This data describes a binding interaction between two proteins.

Sequence of protein 1:
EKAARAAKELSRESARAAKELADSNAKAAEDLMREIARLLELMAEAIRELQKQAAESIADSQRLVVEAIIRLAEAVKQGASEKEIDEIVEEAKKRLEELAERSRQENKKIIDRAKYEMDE

Sequence of protein 2:
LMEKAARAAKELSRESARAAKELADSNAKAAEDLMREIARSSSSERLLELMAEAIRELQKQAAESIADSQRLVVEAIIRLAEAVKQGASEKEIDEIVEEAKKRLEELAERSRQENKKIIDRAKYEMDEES

Residue-level contacts at the interface:
Residue E33 in protein 2 contacts residue A7 in protein 1 (closest heavy-atom distance 3.8 Å).
Residue I67 in protein 2 is in contact with residue I67 in protein 1 (closest heavy-atom distance 3.9 Å).
Residue A25 in protein 2 is in contact with residue A18 in protein 1 (closest heavy-atom distance 3.5 Å).
Residue E33 in protein 2 interacts with residue K11 in protein 1 (closest heavy-atom distance 3.3 Å).
Residue I39 in protein 2 is in contact with residue K86 in protein 1 (closest heavy-atom distance 3.4 Å).
Residue I56 in protein 2 is in contact with residue I78 in protein 1 (closest heavy-atom distance 3.8 Å).
Residue R8 in protein 2 is in contact with residue E33 in protein 1 (closest heavy-atom distance 3.9 Å).
Residue M3 in protein 2 contacts residue A40 in protein 1 (closest heavy-atom distance 3.9 Å).
Residue D26 in protein 2 is in contact with residue R15 in protein 1 (closest heavy-atom distance 3.6 Å).
Residue I79 in protein 2 contacts residue R57 in protein 1 (closest heavy-atom distance 3.8 Å).
Residue A7 in protein 2 contacts residue E33 in protein 1 (closest heavy-atom distance 3.5 Å).
Residue E33 in protein 2 interacts with residue R8 in protein 1 (closest heavy-atom distance 3.3 Å).
Residue A29 in protein 2 contacts residue K11 in protein 1 (closest heavy-atom distance 3.7 Å).
Residue K86 in protein 2 contacts residue I39 in protein 1 (closest heavy-atom distance 3.5 Å).
Residue E46 in protein 2 contacts residue E83 in protein 1 (closest heavy-atom distance 3.9 Å).
Residue V75 in protein 2 interacts with residue I56 in protein 1 (closest heavy-atom distance 3.9 Å).
Residue I79 in protein 2 is in contact with residue L49 in protein 1 (closest heavy-atom distance 3.8 Å).
Residue K11 in protein 2 contacts residue A29 in protein 1 (closest heavy-atom distance 3.6 Å).
Residue K22 in protein 2 is in contact with residue R15 in protein 1 (closest heavy-atom distance 4.0 Å).
Residue A18 in protein 2 interacts with residue A25 in protein 1 (closest heavy-atom distance 3.5 Å).
Residue E4 in protein 2 interacts with residue R37 in protein 1 (closest heavy-atom distance 3.2 Å).
Residue R57 in protein 2 interacts with residue E76 in protein 1 (closest heavy-atom distance 3.9 Å).
Residue A53 in protein 2 is in contact with residue I79 in protein 1 (closest heavy-atom distance 3.8 Å).
Residue R37 in protein 2 is in contact with residue E4 in protein 1 (closest heavy-atom distance 3.4 Å).
Residue S14 in protein 2 is in contact with residue A29 in protein 1 (closest heavy-atom distance 3.6 Å).
Residue M36 in protein 2 interacts with residue A6 in protein 1 (closest heavy-atom distance 3.6 Å).
Residue I56 in protein 2 is in contact with residue V75 in protein 1 (closest heavy-atom distance 3.8 Å).
Residue R15 in protein 2 interacts with residue A29 in protein 1 (closest heavy-atom distance 4.0 Å).
Residue R37 in protein 2 is in contact with residue A7 in protein 1 (closest heavy-atom distance 4.0 Å).
Residue A18 in protein 2 is in contact with residue K22 in protein 1 (closest heavy-atom distance 4.0 Å).
Residue M52 in protein 2 contacts residue I78 in protein 1 (closest heavy-atom distance 3.8 Å).
Residue A29 in protein 2 contacts residue R15 in protein 1 (closest heavy-atom distance 3.9 Å).
Residue A82 in protein 2 contacts residue I39 in protein 1 (closest heavy-atom distance 4.0 Å).
Residue Q71 in protein 2 interacts with residue Q60 in protein 1 (closest heavy-atom distance 3.3 Å).
Residue M36 in protein 2 contacts residue A82 in protein 1 (closest heavy-atom distance 3.7 Å).
Residue Q60 in protein 2 is in contact with residue Q71 in protein 1 (closest heavy-atom distance 3.2 Å).
Residue V75 in protein 2 contacts residue Q60 in protein 1 (closest heavy-atom distance 3.5 Å).
Residue I78 in protein 2 interacts with residue I56 in protein 1 (closest heavy-atom distance 3.7 Å).
Residue K86 in protein 2 contacts residue A40 in protein 1 (closest heavy-atom distance 3.7 Å).
Residue M3 in protein 2 interacts with residue M36 in protein 1 (closest heavy-atom distance 3.3 Å).
Residue I78 in protein 2 is in contact with residue M36 in protein 1 (closest heavy-atom distance 3.5 Å).
Residue M36 in protein 2 contacts residue A7 in protein 1 (closest heavy-atom distance 4.0 Å).
Residue A29 in protein 2 is in contact with residue S14 in protein 1 (closest heavy-atom distance 3.7 Å).
Residue S43 in protein 2 is in contact with residue K86 in protein 1 (closest heavy-atom distance 2.8 Å).
Residue A10 in protein 2 is in contact with residue M36 in protein 1 (closest heavy-atom distance 3.5 Å).
Residue L49 in protein 2 is in contact with residue A82 in protein 1 (closest heavy-atom distance 4.0 Å).
Residue R15 in protein 2 is in contact with residue K22 in protein 1 (closest heavy-atom distance 4.0 Å).
Residue Q60 in protein 2 contacts residue V75 in protein 1 (closest heavy-atom distance 3.8 Å).
Residue M36 in protein 2 contacts residue I78 in protein 1 (closest heavy-atom distance 4.1 Å).
Residue I79 in protein 2 is in contact with residue A53 in protein 1 (closest heavy-atom distance 4.0 Å).
Residue R15 in protein 2 interacts with residue D26 in protein 1 (closest heavy-atom distance 3.2 Å).
Residue I78 in protein 2 contacts residue A32 in protein 1 (closest heavy-atom distance 3.8 Å).
Residue K11 in protein 2 interacts with residue E33 in protein 1 (closest heavy-atom distance 3.0 Å).
Residue S44 in protein 2 contacts residue K86 in protein 1 (closest heavy-atom distance 3.3 Å).
Residue S42 in protein 2 contacts residue K86 in protein 1 (closest heavy-atom distance 2.4 Å).
Residue I78 in protein 2 interacts with residue M52 in protein 1 (closest heavy-atom distance 3.7 Å).
Residue M52 in protein 2 is in contact with residue A82 in protein 1 (closest heavy-atom distance 3.7 Å).
Residue L49 in protein 2 contacts residue E83 in protein 1 (closest heavy-atom distance 3.5 Å).
Residue K22 in protein 2 contacts residue A18 in protein 1 (closest heavy-atom distance 4.0 Å).
Residue M3 in protein 2 contacts residue I39 in protein 1 (closest heavy-atom distance 4.0 Å).